Sequence of chain B:
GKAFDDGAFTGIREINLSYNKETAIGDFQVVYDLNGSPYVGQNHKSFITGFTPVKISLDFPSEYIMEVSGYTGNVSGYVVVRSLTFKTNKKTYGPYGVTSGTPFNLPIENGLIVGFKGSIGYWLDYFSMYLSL

This data describes a binding interaction between two proteins.

Sequence of chain A:
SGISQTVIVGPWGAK

Interface contacts:
Residue Y126 in chain B is in contact with residue K17 in chain A (closest heavy-atom distance 4.9 Å).
Residue F127 in chain B is in contact with residue G12 in chain A (closest heavy-atom distance 4.4 Å).
Residue D125 in chain B interacts with residue A16 in chain A (closest heavy-atom distance 2.9 Å).
Residue L131 in chain B interacts with residue V11 in chain A (closest heavy-atom distance 3.7 Å).
Residue M129 in chain B is in contact with residue I10 in chain A (closest heavy-atom distance 3.4 Å).
Residue L131 in chain B contacts residue T8 in chain A (closest heavy-atom distance 3.2 Å).
Residue V79 in chain B interacts with residue G15 in chain A (closest heavy-atom distance 3.8 Å).
Residue Y130 in chain B contacts residue V9 in chain A (closest heavy-atom distance 3.3 Å).
Residue S128 in chain B is in contact with residue W14 in chain A (closest heavy-atom distance 4.7 Å).
Residue F127 in chain B interacts with residue P13 in chain A (closest heavy-atom distance 3.1 Å).
Residue S128 in chain B contacts residue P13 in chain A (closest heavy-atom distance 3.2 Å).
Residue D125 in chain B contacts residue G15 in chain A (closest heavy-atom distance 3.4 Å).
Residue F127 in chain B interacts with residue W14 in chain A (closest heavy-atom distance 2.9 Å).
Residue S128 in chain B is in contact with residue G12 in chain A (closest heavy-atom distance 3.7 Å).
Residue Y126 in chain B is in contact with residue W14 in chain A (closest heavy-atom distance 3.0 Å).
Residue K117 in chain B contacts residue I10 in chain A (closest heavy-atom distance 4.3 Å).
Residue Y126 in chain B contacts residue P13 in chain A (closest heavy-atom distance 4.1 Å).
Residue Y126 in chain B contacts residue A16 in chain A (closest heavy-atom distance 3.5 Å).
Residue V80 in chain B contacts residue A16 in chain A (closest heavy-atom distance 4.9 Å).
Residue L106 in chain B contacts residue V11 in chain A (closest heavy-atom distance 3.6 Å).
Residue M129 in chain B contacts residue W14 in chain A (closest heavy-atom distance 3.7 Å).
Residue N105 in chain B is in contact with residue W14 in chain A (closest heavy-atom distance 5.0 Å).
Residue M129 in chain B is in contact with residue V11 in chain A (closest heavy-atom distance 2.9 Å).
Residue A8 in chain B interacts with residue T8 in chain A (closest heavy-atom distance 3.9 Å).
Residue F104 in chain B contacts residue W14 in chain A (closest heavy-atom distance 3.5 Å).
Residue S128 in chain B interacts with residue I10 in chain A (closest heavy-atom distance 3.9 Å).
Residue M129 in chain B interacts with residue V9 in chain A (closest heavy-atom distance 4.0 Å).
Residue V81 in chain B contacts residue G15 in chain A (closest heavy-atom distance 4.5 Å).
Residue V80 in chain B contacts residue G15 in chain A (closest heavy-atom distance 4.9 Å).
Residue S132 in chain B contacts residue T8 in chain A (closest heavy-atom distance 4.6 Å).
Residue L106 in chain B contacts residue W14 in chain A (closest heavy-atom distance 4.3 Å).
Residue L131 in chain B interacts with residue I10 in chain A (closest heavy-atom distance 4.8 Å).
Residue S128 in chain B contacts residue V11 in chain A (closest heavy-atom distance 3.4 Å).
Residue V81 in chain B is in contact with residue W14 in chain A (closest heavy-atom distance 3.9 Å).
Residue Y130 in chain B is in contact with residue T8 in chain A (closest heavy-atom distance 3.8 Å).
Residue D125 in chain B contacts residue W14 in chain A (closest heavy-atom distance 4.4 Å).
Residue V114 in chain B contacts residue T8 in chain A (closest heavy-atom distance 4.4 Å).
Residue Y130 in chain B contacts residue I10 in chain A (closest heavy-atom distance 3.5 Å).
Residue V79 in chain B is in contact with residue A16 in chain A (closest heavy-atom distance 3.2 Å).
Residue Y126 in chain B is in contact with residue G15 in chain A (closest heavy-atom distance 3.9 Å).
Residue T72 in chain B is in contact with residue G15 in chain A (closest heavy-atom distance 3.6 Å).
Residue L131 in chain B contacts residue V9 in chain A (closest heavy-atom distance 2.8 Å).
Residue T72 in chain B interacts with residue W14 in chain A (closest heavy-atom distance 4.3 Å).